The following describes two proteins that form a bound complex.

Contacts between the two chains:
Residue L17 in the second protein interacts with residue L24 in the first protein (closest heavy-atom distance 4.0 Å).
Residue E28 in the second protein contacts residue Y283 in the first protein (closest heavy-atom distance 2.9 Å).
Residue W284 in the second protein contacts residue K276 in the first protein (closest heavy-atom distance 3.9 Å).
Residue F280 in the second protein interacts with residue V279 in the first protein (closest heavy-atom distance 4.6 Å).
Residue L24 in the second protein interacts with residue Y283 in the first protein (closest heavy-atom distance 3.8 Å).
Residue A15 in the second protein interacts with residue E28 in the first protein (closest heavy-atom distance 4.6 Å).
Residue E20 in the second protein contacts residue L24 in the first protein (closest heavy-atom distance 4.0 Å).
Residue F21 in the second protein interacts with residue F280 in the first protein (closest heavy-atom distance 3.5 Å).
Residue F21 in the second protein is in contact with residue F21 in the first protein (closest heavy-atom distance 4.0 Å).
Residue F21 in the second protein contacts residue V279 in the first protein (closest heavy-atom distance 5.0 Å).
Residue F280 in the second protein contacts residue Y283 in the first protein (closest heavy-atom distance 5.0 Å).
Residue V279 in the second protein interacts with residue S282 in the first protein (closest heavy-atom distance 3.7 Å).
Residue Y283 in the second protein contacts residue K276 in the first protein (closest heavy-atom distance 4.5 Å).
Residue L25 in the second protein is in contact with residue Y283 in the first protein (closest heavy-atom distance 3.9 Å).
Residue R14 in the second protein interacts with residue D27 in the first protein (closest heavy-atom distance 4.2 Å).
Residue Y283 in the second protein is in contact with residue V279 in the first protein (closest heavy-atom distance 3.8 Å).
Residue L17 in the second protein is in contact with residue E28 in the first protein (closest heavy-atom distance 4.5 Å).
Residue V279 in the second protein contacts residue V279 in the first protein (closest heavy-atom distance 3.2 Å).
Residue L24 in the second protein is in contact with residue W284 in the first protein (closest heavy-atom distance 3.7 Å).
Residue R14 in the second protein interacts with residue A31 in the first protein (closest heavy-atom distance 3.4 Å).
Residue R14 in the second protein interacts with residue E28 in the first protein (closest heavy-atom distance 3.6 Å).
Residue L17 in the second protein contacts residue K276 in the first protein (closest heavy-atom distance 4.2 Å).
Residue W284 in the second protein is in contact with residue V279 in the first protein (closest heavy-atom distance 3.8 Å).
Residue A15 in the second protein interacts with residue L24 in the first protein (closest heavy-atom distance 3.8 Å).
Residue V279 in the second protein is in contact with residue Y283 in the first protein (closest heavy-atom distance 3.9 Å).
Residue Y283 in the second protein interacts with residue D275 in the first protein (closest heavy-atom distance 3.3 Å).
Residue S282 in the second protein interacts with residue V279 in the first protein (closest heavy-atom distance 4.9 Å).
Residue F21 in the second protein interacts with residue W284 in the first protein (closest heavy-atom distance 3.9 Å).
Residue Y283 in the second protein contacts residue Q272 in the first protein (closest heavy-atom distance 3.9 Å).
Residue L24 in the second protein interacts with residue F21 in the first protein (closest heavy-atom distance 3.5 Å).
Residue L24 in the second protein interacts with residue L17 in the first protein (closest heavy-atom distance 4.2 Å).
Residue L17 in the second protein is in contact with residue F21 in the first protein (closest heavy-atom distance 4.7 Å).
Residue F21 in the second protein is in contact with residue Y283 in the first protein (closest heavy-atom distance 3.6 Å).
Residue L24 in the second protein interacts with residue R14 in the first protein (closest heavy-atom distance 4.5 Å).
Residue E20 in the second protein is in contact with residue F21 in the first protein (closest heavy-atom distance 3.6 Å).
Residue L17 in the second protein contacts residue L25 in the first protein (closest heavy-atom distance 3.7 Å).
Residue K276 in the second protein interacts with residue Y283 in the first protein (closest heavy-atom distance 3.4 Å).
Residue E28 in the second protein interacts with residue R14 in the first protein (closest heavy-atom distance 2.5 Å).
Residue K276 in the second protein contacts residue R14 in the first protein (closest heavy-atom distance 3.5 Å).

Sequence of the first protein:
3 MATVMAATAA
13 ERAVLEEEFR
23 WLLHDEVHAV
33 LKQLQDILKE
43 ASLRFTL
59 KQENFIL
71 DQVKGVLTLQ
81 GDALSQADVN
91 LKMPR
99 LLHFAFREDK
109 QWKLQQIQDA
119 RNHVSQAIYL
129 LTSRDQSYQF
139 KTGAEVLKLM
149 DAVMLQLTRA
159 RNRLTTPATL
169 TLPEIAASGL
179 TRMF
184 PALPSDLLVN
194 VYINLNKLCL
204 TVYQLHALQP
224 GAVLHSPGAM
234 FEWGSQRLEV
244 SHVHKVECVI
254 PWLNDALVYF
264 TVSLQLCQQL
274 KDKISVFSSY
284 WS

Sequence of the second protein:
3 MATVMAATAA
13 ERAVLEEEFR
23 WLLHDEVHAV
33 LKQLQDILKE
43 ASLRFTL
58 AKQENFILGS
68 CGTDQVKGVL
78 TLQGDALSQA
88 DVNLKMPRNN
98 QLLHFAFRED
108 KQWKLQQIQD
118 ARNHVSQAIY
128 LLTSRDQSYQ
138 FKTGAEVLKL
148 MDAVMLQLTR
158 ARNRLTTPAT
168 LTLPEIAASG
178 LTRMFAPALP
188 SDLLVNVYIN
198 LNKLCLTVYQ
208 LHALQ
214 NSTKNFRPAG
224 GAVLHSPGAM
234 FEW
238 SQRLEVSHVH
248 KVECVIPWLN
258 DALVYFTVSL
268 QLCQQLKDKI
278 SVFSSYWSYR